Sequence of the first protein:
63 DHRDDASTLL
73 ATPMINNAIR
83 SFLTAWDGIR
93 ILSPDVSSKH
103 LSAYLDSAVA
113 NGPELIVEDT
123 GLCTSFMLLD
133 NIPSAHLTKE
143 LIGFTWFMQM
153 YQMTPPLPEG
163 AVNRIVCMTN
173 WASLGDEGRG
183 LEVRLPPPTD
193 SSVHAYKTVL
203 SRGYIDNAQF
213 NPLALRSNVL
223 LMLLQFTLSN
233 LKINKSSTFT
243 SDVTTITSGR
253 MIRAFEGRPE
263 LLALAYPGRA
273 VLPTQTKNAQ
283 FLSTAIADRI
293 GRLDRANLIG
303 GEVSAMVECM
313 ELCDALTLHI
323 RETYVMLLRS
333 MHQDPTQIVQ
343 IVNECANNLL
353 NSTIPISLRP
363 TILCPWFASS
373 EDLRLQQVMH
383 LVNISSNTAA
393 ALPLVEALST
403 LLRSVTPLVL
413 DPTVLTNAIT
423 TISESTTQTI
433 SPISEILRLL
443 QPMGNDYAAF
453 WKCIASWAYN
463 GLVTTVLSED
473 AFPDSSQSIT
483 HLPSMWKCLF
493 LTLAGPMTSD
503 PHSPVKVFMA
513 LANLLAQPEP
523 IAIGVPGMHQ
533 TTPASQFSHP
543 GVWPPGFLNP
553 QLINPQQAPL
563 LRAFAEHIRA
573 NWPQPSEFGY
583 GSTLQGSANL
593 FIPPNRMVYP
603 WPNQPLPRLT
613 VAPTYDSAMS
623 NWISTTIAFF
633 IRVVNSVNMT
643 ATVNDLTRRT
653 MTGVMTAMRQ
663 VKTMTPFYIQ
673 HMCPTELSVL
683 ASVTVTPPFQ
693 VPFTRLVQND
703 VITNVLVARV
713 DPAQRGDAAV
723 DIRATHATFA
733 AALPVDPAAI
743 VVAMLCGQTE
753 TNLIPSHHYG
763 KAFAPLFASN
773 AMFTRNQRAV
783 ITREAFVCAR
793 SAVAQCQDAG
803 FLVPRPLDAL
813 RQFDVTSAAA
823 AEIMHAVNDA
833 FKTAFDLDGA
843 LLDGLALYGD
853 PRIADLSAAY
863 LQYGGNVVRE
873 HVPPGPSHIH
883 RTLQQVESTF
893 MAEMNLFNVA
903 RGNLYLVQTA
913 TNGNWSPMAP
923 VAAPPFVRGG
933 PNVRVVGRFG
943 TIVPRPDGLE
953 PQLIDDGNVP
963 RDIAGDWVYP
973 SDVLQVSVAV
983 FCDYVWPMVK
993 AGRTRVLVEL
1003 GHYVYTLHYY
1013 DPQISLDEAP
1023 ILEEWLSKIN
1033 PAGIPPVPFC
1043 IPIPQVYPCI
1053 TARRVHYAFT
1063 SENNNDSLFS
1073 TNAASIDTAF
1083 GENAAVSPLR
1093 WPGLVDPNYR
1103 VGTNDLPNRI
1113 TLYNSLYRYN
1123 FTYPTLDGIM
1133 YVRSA

The following describes two proteins that form a bound complex.

Sequence of the second protein:
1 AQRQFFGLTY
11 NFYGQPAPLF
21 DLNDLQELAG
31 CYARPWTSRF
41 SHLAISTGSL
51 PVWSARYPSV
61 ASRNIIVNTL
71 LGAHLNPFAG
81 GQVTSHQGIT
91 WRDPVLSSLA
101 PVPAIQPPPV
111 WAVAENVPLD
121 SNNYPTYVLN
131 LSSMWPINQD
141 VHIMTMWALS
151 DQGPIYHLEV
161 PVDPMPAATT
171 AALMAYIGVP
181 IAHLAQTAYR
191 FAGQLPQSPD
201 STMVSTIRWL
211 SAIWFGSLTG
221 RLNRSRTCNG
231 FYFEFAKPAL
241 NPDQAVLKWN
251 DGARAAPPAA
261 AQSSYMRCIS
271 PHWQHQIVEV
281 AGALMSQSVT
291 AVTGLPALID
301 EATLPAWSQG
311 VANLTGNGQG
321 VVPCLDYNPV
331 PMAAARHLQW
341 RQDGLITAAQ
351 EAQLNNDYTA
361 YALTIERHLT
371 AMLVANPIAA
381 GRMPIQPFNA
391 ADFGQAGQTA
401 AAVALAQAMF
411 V

Residue-level contacts at the interface:
Residue L804 in the first protein interacts with residue G30 in the second protein (closest heavy-atom distance 3.4 Å).
Residue V805 in the first protein interacts with residue Q26 in the second protein (closest heavy-atom distance 2.5 Å).
Residue P875 in the first protein contacts residue R34 in the second protein (closest heavy-atom distance 3.5 Å).
Residue R792 in the first protein interacts with residue C31 in the second protein (closest heavy-atom distance 3.5 Å).
Residue Q339 in the first protein is in contact with residue T202 in the second protein (closest heavy-atom distance 3.8 Å).
Residue R361 in the first protein contacts residue A175 in the second protein (closest heavy-atom distance 3.6 Å).
Residue N1106 in the first protein contacts residue L50 in the second protein (closest heavy-atom distance 3.0 Å).
Residue H321 in the first protein is in contact with residue S49 in the second protein (closest heavy-atom distance 2.8 Å).
Residue G1104 in the first protein contacts residue W53 in the second protein (closest heavy-atom distance 3.1 Å).
Residue T1105 in the first protein contacts residue W53 in the second protein (closest heavy-atom distance 3.4 Å).
Residue R1102 in the first protein is in contact with residue P238 in the second protein (closest heavy-atom distance 3.6 Å).
Residue P596 in the first protein interacts with residue S132 in the second protein (closest heavy-atom distance 3.1 Å).
Residue S359 in the first protein interacts with residue M174 in the second protein (closest heavy-atom distance 3.3 Å).
Residue G1104 in the first protein interacts with residue G48 in the second protein (closest heavy-atom distance 3.2 Å).
Residue M328 in the first protein is in contact with residue F40 in the second protein (closest heavy-atom distance 3.8 Å).
Residue M328 in the first protein contacts residue Q186 in the second protein (closest heavy-atom distance 3.6 Å).
Residue P337 in the first protein is in contact with residue A175 in the second protein (closest heavy-atom distance 3.7 Å).
Residue S332 in the first protein interacts with residue R190 in the second protein (closest heavy-atom distance 3.2 Å).
Residue R883 in the first protein is in contact with residue L28 in the second protein (closest heavy-atom distance 3.2 Å).
Residue E324 in the first protein interacts with residue I45 in the second protein (closest heavy-atom distance 3.5 Å).
Residue D336 in the first protein is in contact with residue Y176 in the second protein (closest heavy-atom distance 3.1 Å).
Residue R883 in the first protein contacts residue E27 in the second protein (closest heavy-atom distance 2.9 Å).
Residue L804 in the first protein is in contact with residue C31 in the second protein (closest heavy-atom distance 3.2 Å).
Residue D336 in the first protein contacts residue A172 in the second protein (closest heavy-atom distance 3.8 Å).
Residue Y1119 in the first protein is in contact with residue Q244 in the second protein (closest heavy-atom distance 3.4 Å).
Residue R1102 in the first protein contacts residue L240 in the second protein (closest heavy-atom distance 3.1 Å).
Residue E373 in the first protein is in contact with residue R34 in the second protein (closest heavy-atom distance 3.8 Å).
Residue D857 in the first protein interacts with residue R92 in the second protein (closest heavy-atom distance 3.3 Å).
Residue V1103 in the first protein interacts with residue L240 in the second protein (closest heavy-atom distance 3.7 Å).
Residue T585 in the first protein interacts with residue L195 in the second protein (closest heavy-atom distance 3.2 Å).
Residue L804 in the first protein interacts with residue Q26 in the second protein (closest heavy-atom distance 3.2 Å).
Residue N1106 in the first protein contacts residue G48 in the second protein (closest heavy-atom distance 2.9 Å).
Residue G1104 in the first protein is in contact with residue T47 in the second protein (closest heavy-atom distance 2.6 Å).
Residue N1106 in the first protein contacts residue W53 in the second protein (closest heavy-atom distance 3.3 Å).
Residue H882 in the first protein contacts residue C31 in the second protein (closest heavy-atom distance 2.9 Å).
Residue S332 in the first protein is in contact with residue Q186 in the second protein (closest heavy-atom distance 3.3 Å).
Residue Y1121 in the first protein is in contact with residue I45 in the second protein (closest heavy-atom distance 3.6 Å).
Residue N1106 in the first protein interacts with residue T47 in the second protein (closest heavy-atom distance 3.6 Å).
Residue P806 in the first protein interacts with residue Q26 in the second protein (closest heavy-atom distance 3.5 Å).
Residue Q339 in the first protein contacts residue M203 in the second protein (closest heavy-atom distance 3.2 Å).
Residue P875 in the first protein is in contact with residue Y32 in the second protein (closest heavy-atom distance 3.7 Å).
Residue L360 in the first protein interacts with residue M174 in the second protein (closest heavy-atom distance 3.7 Å).
Residue P876 in the first protein contacts residue A33 in the second protein (closest heavy-atom distance 3.6 Å).
Residue T338 in the first protein contacts residue A172 in the second protein (closest heavy-atom distance 3.7 Å).
Residue R361 in the first protein is in contact with residue M174 in the second protein (closest heavy-atom distance 3.1 Å).
Residue R883 in the first protein interacts with residue S41 in the second protein (closest heavy-atom distance 3.5 Å).
Residue N1110 in the first protein contacts residue S54 in the second protein (closest heavy-atom distance 2.9 Å).
Residue F803 in the first protein is in contact with residue C31 in the second protein (closest heavy-atom distance 3.2 Å).
Residue H873 in the first protein contacts residue R92 in the second protein (closest heavy-atom distance 3.2 Å).
Residue M328 in the first protein is in contact with residue L43 in the second protein (closest heavy-atom distance 3.4 Å).
Residue Y1119 in the first protein is in contact with residue S46 in the second protein (closest heavy-atom distance 3.7 Å).
Residue L300 in the first protein interacts with residue I177 in the second protein (closest heavy-atom distance 3.6 Å).
Residue E324 in the first protein is in contact with residue S49 in the second protein (closest heavy-atom distance 3.7 Å).
Residue P876 in the first protein contacts residue R34 in the second protein (closest heavy-atom distance 3.0 Å).
Residue M328 in the first protein interacts with residue H183 in the second protein (closest heavy-atom distance 3.7 Å).
Residue Q887 in the first protein contacts residue P51 in the second protein (closest heavy-atom distance 3.3 Å).
Residue S371 in the first protein interacts with residue Q194 in the second protein (closest heavy-atom distance 3.4 Å).
Residue L300 in the first protein interacts with residue K248 in the second protein (closest heavy-atom distance 3.6 Å).
Residue R331 in the first protein interacts with residue Q186 in the second protein (closest heavy-atom distance 3.6 Å).
Residue F803 in the first protein is in contact with residue Y32 in the second protein (closest heavy-atom distance 3.6 Å).